Sequence of the first protein:
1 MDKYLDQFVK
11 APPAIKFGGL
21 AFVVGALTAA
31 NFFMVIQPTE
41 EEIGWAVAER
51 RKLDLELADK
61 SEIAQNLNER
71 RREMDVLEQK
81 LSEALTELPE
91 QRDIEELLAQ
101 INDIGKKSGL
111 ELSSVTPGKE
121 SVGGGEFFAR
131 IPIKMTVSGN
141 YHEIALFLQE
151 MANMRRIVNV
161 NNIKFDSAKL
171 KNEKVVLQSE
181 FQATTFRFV

Contacts between the two chains:
Residue E120 in the first protein is in contact with residue S42 in the second protein (closest heavy-atom distance 4.4 Å).
Residue E120 in the first protein interacts with residue Y41 in the second protein (closest heavy-atom distance 4.3 Å).
Residue V122 in the first protein interacts with residue Y41 in the second protein (closest heavy-atom distance 3.9 Å).
Residue V122 in the first protein interacts with residue S42 in the second protein (closest heavy-atom distance 4.2 Å).

This data describes a binding interaction between two proteins.

Sequence of the second protein:
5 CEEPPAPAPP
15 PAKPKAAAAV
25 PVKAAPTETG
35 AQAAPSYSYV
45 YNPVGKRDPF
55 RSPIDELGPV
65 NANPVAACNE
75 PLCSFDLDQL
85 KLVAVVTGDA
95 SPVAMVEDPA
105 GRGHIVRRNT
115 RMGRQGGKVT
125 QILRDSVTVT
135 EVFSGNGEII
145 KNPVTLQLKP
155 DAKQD